This data describes a binding interaction between two proteins.

Sequence of chain B:
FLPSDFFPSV

Sequence of chain A:
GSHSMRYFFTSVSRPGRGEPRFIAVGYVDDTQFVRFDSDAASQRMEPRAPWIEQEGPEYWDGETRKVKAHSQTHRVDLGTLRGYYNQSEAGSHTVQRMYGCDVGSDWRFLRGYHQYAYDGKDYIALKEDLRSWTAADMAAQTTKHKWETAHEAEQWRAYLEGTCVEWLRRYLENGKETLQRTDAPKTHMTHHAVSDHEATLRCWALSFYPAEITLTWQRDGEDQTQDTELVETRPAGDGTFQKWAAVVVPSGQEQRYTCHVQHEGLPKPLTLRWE

Interface contacts:
Residue K66 in chain A contacts residue P3 in chain B (closest heavy-atom distance 3.7 Å).
Residue E63 in chain A is in contact with residue L2 in chain B (closest heavy-atom distance 2.8 Å).
Residue W156 in chain A is in contact with residue F7 in chain B (closest heavy-atom distance 3.3 Å).
Residue H70 in chain A interacts with residue P3 in chain B (closest heavy-atom distance 3.0 Å).
Residue E63 in chain A is in contact with residue F1 in chain B (closest heavy-atom distance 3.5 Å).
Residue Y84 in chain A interacts with residue V10 in chain B (closest heavy-atom distance 2.6 Å).
Residue T73 in chain A interacts with residue D5 in chain B (closest heavy-atom distance 3.9 Å).
Residue K146 in chain A interacts with residue S9 in chain B (closest heavy-atom distance 3.8 Å).
Residue H70 in chain A is in contact with residue L2 in chain B (closest heavy-atom distance 4.2 Å).
Residue Y99 in chain A contacts residue F7 in chain B (closest heavy-atom distance 4.4 Å).
Residue Y99 in chain A is in contact with residue P3 in chain B (closest heavy-atom distance 3.3 Å).
Residue E152 in chain A interacts with residue P8 in chain B (closest heavy-atom distance 3.5 Å).
Residue V76 in chain A interacts with residue S9 in chain B (closest heavy-atom distance 3.2 Å).
Residue T73 in chain A interacts with residue S9 in chain B (closest heavy-atom distance 3.4 Å).
Residue H70 in chain A interacts with residue S4 in chain B (closest heavy-atom distance 3.1 Å).
Residue Y159 in chain A contacts residue L2 in chain B (closest heavy-atom distance 3.8 Å).
Residue K66 in chain A contacts residue L2 in chain B (closest heavy-atom distance 2.7 Å).
Residue W147 in chain A is in contact with residue V10 in chain B (closest heavy-atom distance 3.9 Å).
Residue Y116 in chain A contacts residue V10 in chain B (closest heavy-atom distance 3.8 Å).
Residue A69 in chain A interacts with residue D5 in chain B (closest heavy-atom distance 3.5 Å).
Residue F9 in chain A contacts residue L2 in chain B (closest heavy-atom distance 4.0 Å).
Residue T73 in chain A is in contact with residue P8 in chain B (closest heavy-atom distance 4.2 Å).
Residue Y99 in chain A is in contact with residue L2 in chain B (closest heavy-atom distance 3.5 Å).
Residue L81 in chain A contacts residue V10 in chain B (closest heavy-atom distance 3.9 Å).
Residue D77 in chain A contacts residue S9 in chain B (closest heavy-atom distance 2.7 Å).
Residue H74 in chain A interacts with residue F7 in chain B (closest heavy-atom distance 4.7 Å).
Residue D77 in chain A interacts with residue V10 in chain B (closest heavy-atom distance 2.9 Å).
Residue T80 in chain A interacts with residue V10 in chain B (closest heavy-atom distance 3.9 Å).
Residue R97 in chain A is in contact with residue P8 in chain B (closest heavy-atom distance 4.9 Å).
Residue Y159 in chain A is in contact with residue P3 in chain B (closest heavy-atom distance 3.3 Å).
Residue K66 in chain A contacts residue S4 in chain B (closest heavy-atom distance 4.3 Å).
Residue Q155 in chain A interacts with residue F6 in chain B (closest heavy-atom distance 3.4 Å).
Residue W156 in chain A contacts residue F6 in chain B (closest heavy-atom distance 3.9 Å).
Residue Y123 in chain A contacts residue V10 in chain B (closest heavy-atom distance 4.1 Å).
Residue F33 in chain A is in contact with residue F1 in chain B (closest heavy-atom distance 4.5 Å).
Residue M45 in chain A interacts with residue L2 in chain B (closest heavy-atom distance 3.3 Å).
Residue T73 in chain A contacts residue F7 in chain B (closest heavy-atom distance 4.1 Å).
Residue Y171 in chain A is in contact with residue F1 in chain B (closest heavy-atom distance 2.6 Å).
Residue Y159 in chain A interacts with residue F6 in chain B (closest heavy-atom distance 4.3 Å).
Residue V67 in chain A interacts with residue L2 in chain B (closest heavy-atom distance 3.5 Å).
Residue W156 in chain A interacts with residue P3 in chain B (closest heavy-atom distance 4.6 Å).
Residue T143 in chain A is in contact with residue V10 in chain B (closest heavy-atom distance 2.6 Å).
Residue K146 in chain A interacts with residue V10 in chain B (closest heavy-atom distance 3.0 Å).
Residue H70 in chain A contacts residue F7 in chain B (closest heavy-atom distance 3.5 Å).
Residue Y7 in chain A is in contact with residue L2 in chain B (closest heavy-atom distance 3.4 Å).
Residue T143 in chain A interacts with residue S9 in chain B (closest heavy-atom distance 4.9 Å).
Residue E152 in chain A is in contact with residue F6 in chain B (closest heavy-atom distance 4.3 Å).
Residue Y159 in chain A is in contact with residue F1 in chain B (closest heavy-atom distance 2.7 Å).
Residue Y59 in chain A is in contact with residue F1 in chain B (closest heavy-atom distance 4.1 Å).
Residue W167 in chain A interacts with residue F1 in chain B (closest heavy-atom distance 3.4 Å).
Residue W147 in chain A is in contact with residue S9 in chain B (closest heavy-atom distance 3.0 Å).
Residue K66 in chain A is in contact with residue F1 in chain B (closest heavy-atom distance 3.3 Å).
Residue D77 in chain A is in contact with residue P8 in chain B (closest heavy-atom distance 4.8 Å).
Residue W147 in chain A contacts residue P8 in chain B (closest heavy-atom distance 3.4 Å).
Residue F9 in chain A contacts residue F7 in chain B (closest heavy-atom distance 4.1 Å).
Residue R97 in chain A interacts with residue F7 in chain B (closest heavy-atom distance 3.6 Å).
Residue M5 in chain A interacts with residue F1 in chain B (closest heavy-atom distance 3.9 Å).
Residue H70 in chain A interacts with residue D5 in chain B (closest heavy-atom distance 4.1 Å).
Residue T163 in chain A is in contact with residue F1 in chain B (closest heavy-atom distance 3.8 Å).
Residue Y7 in chain A interacts with residue F1 in chain B (closest heavy-atom distance 3.1 Å).